Sequence of chain A:
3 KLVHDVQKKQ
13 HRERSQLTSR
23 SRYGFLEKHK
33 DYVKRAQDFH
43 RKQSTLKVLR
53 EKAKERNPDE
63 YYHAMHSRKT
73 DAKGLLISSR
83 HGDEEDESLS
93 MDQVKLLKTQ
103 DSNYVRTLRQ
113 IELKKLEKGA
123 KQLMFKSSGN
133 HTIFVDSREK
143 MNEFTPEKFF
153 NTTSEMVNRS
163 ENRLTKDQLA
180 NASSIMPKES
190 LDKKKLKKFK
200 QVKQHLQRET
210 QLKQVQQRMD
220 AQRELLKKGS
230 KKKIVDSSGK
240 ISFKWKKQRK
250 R

These two protein chains interact to form a complex.

Residue-level contacts at the interface:
Residue L4 in chain A is in contact with residue N89 in chain B (closest heavy-atom distance 2.4 Å).
Residue Q9 in chain A contacts residue W136 in chain B (closest heavy-atom distance 4.9 Å).
Residue V5 in chain A contacts residue N89 in chain B (closest heavy-atom distance 4.1 Å).
Residue L4 in chain A is in contact with residue W136 in chain B (closest heavy-atom distance 3.6 Å).
Residue Q9 in chain A interacts with residue N89 in chain B (closest heavy-atom distance 4.6 Å).
Residue V5 in chain A contacts residue W136 in chain B (closest heavy-atom distance 3.6 Å).
Residue H6 in chain A contacts residue W136 in chain B (closest heavy-atom distance 3.1 Å).
Residue H6 in chain A is in contact with residue K137 in chain B (closest heavy-atom distance 4.3 Å).
Residue L4 in chain A contacts residue L133 in chain B (closest heavy-atom distance 4.2 Å).

Sequence of chain B:
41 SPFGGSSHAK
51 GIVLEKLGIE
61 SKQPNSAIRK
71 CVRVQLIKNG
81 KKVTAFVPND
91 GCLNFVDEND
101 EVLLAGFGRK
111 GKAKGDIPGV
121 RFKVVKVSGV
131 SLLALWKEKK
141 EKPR